This data describes a binding interaction between two proteins.

Sequence of the second protein:
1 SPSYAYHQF

Sequence of the first protein:
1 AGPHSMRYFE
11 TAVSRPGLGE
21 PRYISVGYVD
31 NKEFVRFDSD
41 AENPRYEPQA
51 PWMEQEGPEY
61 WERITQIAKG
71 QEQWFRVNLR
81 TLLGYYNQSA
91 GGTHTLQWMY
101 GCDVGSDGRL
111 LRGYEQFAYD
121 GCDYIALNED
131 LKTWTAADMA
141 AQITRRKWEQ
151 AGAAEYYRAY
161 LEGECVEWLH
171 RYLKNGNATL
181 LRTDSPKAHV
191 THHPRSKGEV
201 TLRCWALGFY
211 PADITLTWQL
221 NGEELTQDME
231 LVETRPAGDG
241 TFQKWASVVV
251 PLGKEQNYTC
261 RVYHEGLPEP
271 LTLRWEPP

Residue-level contacts at the interface:
Residue Y100 in the first protein is in contact with residue P2 in the second protein (closest heavy-atom distance 3.2 Å).
Residue Y124 in the first protein interacts with residue F9 in the second protein (closest heavy-atom distance 3.8 Å).
Residue I67 in the first protein interacts with residue Y4 in the second protein (closest heavy-atom distance 3.5 Å).
Residue G152 in the first protein contacts residue H7 in the second protein (closest heavy-atom distance 4.3 Å).
Residue Q66 in the first protein is in contact with residue Y4 in the second protein (closest heavy-atom distance 4.1 Å).
Residue Y156 in the first protein is in contact with residue A5 in the second protein (closest heavy-atom distance 3.7 Å).
Residue W74 in the first protein is in contact with residue F9 in the second protein (closest heavy-atom distance 3.8 Å).
Residue K147 in the first protein is in contact with residue F9 in the second protein (closest heavy-atom distance 3.0 Å).
Residue Y156 in the first protein is in contact with residue Y6 in the second protein (closest heavy-atom distance 3.4 Å).
Residue Q71 in the first protein interacts with residue A5 in the second protein (closest heavy-atom distance 3.0 Å).
Residue L82 in the first protein contacts residue F9 in the second protein (closest heavy-atom distance 3.6 Å).
Residue Y157 in the first protein contacts residue H7 in the second protein (closest heavy-atom distance 4.2 Å).
Residue W74 in the first protein contacts residue A5 in the second protein (closest heavy-atom distance 3.3 Å).
Residue N78 in the first protein interacts with residue Q8 in the second protein (closest heavy-atom distance 3.6 Å).
Residue Y156 in the first protein interacts with residue S3 in the second protein (closest heavy-atom distance 4.0 Å).
Residue I64 in the first protein contacts residue P2 in the second protein (closest heavy-atom distance 3.7 Å).
Residue W148 in the first protein contacts residue H7 in the second protein (closest heavy-atom distance 3.6 Å).
Residue W74 in the first protein is in contact with residue Q8 in the second protein (closest heavy-atom distance 3.8 Å).
Residue Y172 in the first protein interacts with residue S1 in the second protein (closest heavy-atom distance 2.6 Å).
Residue Y160 in the first protein is in contact with residue S1 in the second protein (closest heavy-atom distance 2.9 Å).
Residue I67 in the first protein is in contact with residue S3 in the second protein (closest heavy-atom distance 4.1 Å).
Residue F117 in the first protein is in contact with residue F9 in the second protein (closest heavy-atom distance 3.6 Å).
Residue W168 in the first protein is in contact with residue S1 in the second protein (closest heavy-atom distance 3.4 Å).
Residue Y46 in the first protein contacts residue P2 in the second protein (closest heavy-atom distance 3.9 Å).
Residue E10 in the first protein is in contact with residue S3 in the second protein (closest heavy-atom distance 4.3 Å).
Residue W98 in the first protein is in contact with residue Y4 in the second protein (closest heavy-atom distance 3.8 Å).
Residue A151 in the first protein interacts with residue H7 in the second protein (closest heavy-atom distance 4.0 Å).
Residue L96 in the first protein is in contact with residue F9 in the second protein (closest heavy-atom distance 3.8 Å).
Residue W148 in the first protein contacts residue Q8 in the second protein (closest heavy-atom distance 2.6 Å).
Residue K147 in the first protein contacts residue Q8 in the second protein (closest heavy-atom distance 3.6 Å).
Residue E164 in the first protein interacts with residue P2 in the second protein (closest heavy-atom distance 4.2 Å).
Residue Q71 in the first protein contacts residue S3 in the second protein (closest heavy-atom distance 3.8 Å).
Residue A153 in the first protein contacts residue H7 in the second protein (closest heavy-atom distance 3.4 Å).
Residue Y160 in the first protein is in contact with residue S3 in the second protein (closest heavy-atom distance 3.6 Å).
Residue G70 in the first protein interacts with residue Y4 in the second protein (closest heavy-atom distance 4.1 Å).
Residue W148 in the first protein contacts residue F9 in the second protein (closest heavy-atom distance 3.5 Å).
Residue M6 in the first protein is in contact with residue S1 in the second protein (closest heavy-atom distance 3.3 Å).
Residue I64 in the first protein interacts with residue S1 in the second protein (closest heavy-atom distance 3.4 Å).
Residue N78 in the first protein interacts with residue F9 in the second protein (closest heavy-atom distance 2.9 Å).
Residue W74 in the first protein interacts with residue H7 in the second protein (closest heavy-atom distance 2.8 Å).
Residue Y85 in the first protein interacts with residue F9 in the second protein (closest heavy-atom distance 2.5 Å).
Residue Y60 in the first protein interacts with residue S1 in the second protein (closest heavy-atom distance 4.1 Å).
Residue T81 in the first protein interacts with residue F9 in the second protein (closest heavy-atom distance 3.9 Å).
Residue Y8 in the first protein contacts residue P2 in the second protein (closest heavy-atom distance 3.2 Å).
Residue Y160 in the first protein is in contact with residue P2 in the second protein (closest heavy-atom distance 4.2 Å).
Residue Y156 in the first protein interacts with residue Y4 in the second protein (closest heavy-atom distance 2.8 Å).
Residue E10 in the first protein contacts residue P2 in the second protein (closest heavy-atom distance 4.3 Å).
Residue I67 in the first protein is in contact with residue P2 in the second protein (closest heavy-atom distance 3.8 Å).
Residue W98 in the first protein contacts residue S3 in the second protein (closest heavy-atom distance 3.3 Å).
Residue T144 in the first protein contacts residue F9 in the second protein (closest heavy-atom distance 3.0 Å).
Residue Y8 in the first protein is in contact with residue S1 in the second protein (closest heavy-atom distance 3.1 Å).
Residue Y100 in the first protein interacts with residue S3 in the second protein (closest heavy-atom distance 2.9 Å).
Residue Y157 in the first protein is in contact with residue A5 in the second protein (closest heavy-atom distance 2.7 Å).
Residue Y157 in the first protein is in contact with residue Y4 in the second protein (closest heavy-atom distance 4.1 Å).
Residue V77 in the first protein interacts with residue Q8 in the second protein (closest heavy-atom distance 3.9 Å).
Residue W74 in the first protein is in contact with residue Y6 in the second protein (closest heavy-atom distance 3.8 Å).
Residue R63 in the first protein contacts residue S1 in the second protein (closest heavy-atom distance 3.3 Å).
Residue Y156 in the first protein contacts residue H7 in the second protein (closest heavy-atom distance 3.6 Å).
Residue Q71 in the first protein interacts with residue Y4 in the second protein (closest heavy-atom distance 3.5 Å).
Residue W98 in the first protein interacts with residue A5 in the second protein (closest heavy-atom distance 3.7 Å).